These two protein chains interact to form a complex.

Contacts between the two chains:
Residue D425 in the first protein interacts with residue N51 in the second protein (closest heavy-atom distance 2.9 Å).
Residue N421 in the first protein interacts with residue T41 in the second protein (closest heavy-atom distance 3.1 Å).
Residue E366 in the first protein contacts residue R49 in the second protein (closest heavy-atom distance 2.9 Å).
Residue S87 in the first protein contacts residue P444 in the second protein (closest heavy-atom distance 2.8 Å).
Residue D47 in the first protein interacts with residue R457 in the second protein (closest heavy-atom distance 2.9 Å).
Residue Y423 in the first protein interacts with residue R54 in the second protein (closest heavy-atom distance 2.8 Å).
Residue E34 in the first protein interacts with residue N29 in the second protein (closest heavy-atom distance 2.9 Å).
Residue S362 in the first protein interacts with residue K53 in the second protein (closest heavy-atom distance 3.1 Å).
Residue R69 in the first protein contacts residue E470 in the second protein (closest heavy-atom distance 2.9 Å).
Residue E27 in the first protein is in contact with residue R28 in the second protein (closest heavy-atom distance 2.7 Å).
Residue F44 in the first protein contacts residue T41 in the second protein (closest heavy-atom distance 2.8 Å).
Residue D262 in the first protein is in contact with residue K120 in the second protein (closest heavy-atom distance 3.1 Å).
Residue E33 in the first protein interacts with residue R398 in the second protein (closest heavy-atom distance 2.8 Å).
Residue E33 in the first protein interacts with residue Y420 in the second protein (closest heavy-atom distance 2.6 Å).
Residue E28 in the first protein interacts with residue R441 in the second protein (closest heavy-atom distance 2.8 Å).
Residue N319 in the first protein contacts residue E67 in the second protein (closest heavy-atom distance 2.8 Å).
Residue T388 in the first protein interacts with residue R441 in the second protein (closest heavy-atom distance 2.7 Å).
Residue N41 in the first protein is in contact with residue Y42 in the second protein (closest heavy-atom distance 2.8 Å).
Residue K36 in the first protein is in contact with residue Y420 in the second protein (closest heavy-atom distance 2.8 Å).
Residue E400 in the first protein interacts with residue S464 in the second protein (closest heavy-atom distance 3.0 Å).
Residue A53 in the first protein interacts with residue P449 in the second protein (closest heavy-atom distance 2.9 Å).
Residue D375 in the first protein interacts with residue R46 in the second protein (closest heavy-atom distance 2.8 Å).
Residue Y46 in the first protein contacts residue R457 in the second protein (closest heavy-atom distance 2.7 Å).
Residue R318 in the first protein is in contact with residue D60 in the second protein (closest heavy-atom distance 2.8 Å).
Residue V125 in the first protein is in contact with residue T451 in the second protein (closest heavy-atom distance 2.9 Å).
Residue E333 in the first protein is in contact with residue R121 in the second protein (closest heavy-atom distance 3.1 Å).
Residue G376 in the first protein is in contact with residue R38 in the second protein (closest heavy-atom distance 3.0 Å).
Residue N291 in the first protein contacts residue R121 in the second protein (closest heavy-atom distance 2.7 Å).
Residue N411 in the first protein interacts with residue V445 in the second protein (closest heavy-atom distance 3.0 Å).
Residue E34 in the first protein contacts residue R28 in the second protein (closest heavy-atom distance 3.0 Å).
Residue P43 in the first protein is in contact with residue R457 in the second protein (closest heavy-atom distance 2.8 Å).
Residue P377 in the first protein interacts with residue R38 in the second protein (closest heavy-atom distance 2.8 Å).
Residue E55 in the first protein interacts with residue R447 in the second protein (closest heavy-atom distance 2.8 Å).
Residue H52 in the first protein is in contact with residue T451 in the second protein (closest heavy-atom distance 2.8 Å).
Residue V67 in the first protein interacts with residue E470 in the second protein (closest heavy-atom distance 2.8 Å).
Residue Q417 in the first protein contacts residue K459 in the second protein (closest heavy-atom distance 3.1 Å).
Residue R355 in the first protein contacts residue P33 in the second protein (closest heavy-atom distance 3.1 Å).
Residue A53 in the first protein interacts with residue I450 in the second protein (closest heavy-atom distance 2.9 Å).
Residue S124 in the first protein interacts with residue T451 in the second protein (closest heavy-atom distance 3.1 Å).
Residue S124 in the first protein interacts with residue H452 in the second protein (closest heavy-atom distance 2.8 Å).
Residue T51 in the first protein contacts residue H452 in the second protein (closest heavy-atom distance 2.9 Å).
Residue D375 in the first protein interacts with residue H37 in the second protein (closest heavy-atom distance 2.8 Å).
Residue E289 in the first protein is in contact with residue R121 in the second protein (closest heavy-atom distance 2.8 Å).
Residue H85 in the first protein contacts residue P444 in the second protein (closest heavy-atom distance 3.1 Å).
Residue D372 in the first protein contacts residue R49 in the second protein (closest heavy-atom distance 2.7 Å).
Residue L380 in the first protein interacts with residue R38 in the second protein (closest heavy-atom distance 3.1 Å).
Residue N399 in the first protein contacts residue M465 in the second protein (closest heavy-atom distance 2.9 Å).
Residue P378 in the first protein is in contact with residue R49 in the second protein (closest heavy-atom distance 3.0 Å).
Residue K363 in the first protein interacts with residue N51 in the second protein (closest heavy-atom distance 3.1 Å).
Residue D360 in the first protein is in contact with residue R54 in the second protein (closest heavy-atom distance 2.9 Å).
Residue F122 in the first protein is in contact with residue I453 in the second protein (closest heavy-atom distance 2.8 Å).
Residue D372 in the first protein contacts residue R38 in the second protein (closest heavy-atom distance 2.8 Å).
Residue D375 in the first protein is in contact with residue L36 in the second protein (closest heavy-atom distance 3.0 Å).
Residue K363 in the first protein interacts with residue T50 in the second protein (closest heavy-atom distance 3.2 Å).
Residue V49 in the first protein interacts with residue V455 in the second protein (closest heavy-atom distance 2.8 Å).
Residue S299 in the first protein contacts residue D60 in the second protein (closest heavy-atom distance 2.5 Å).
Residue V49 in the first protein is in contact with residue L454 in the second protein (closest heavy-atom distance 3.0 Å).
Residue Q264 in the first protein interacts with residue H168 in the second protein (closest heavy-atom distance 2.9 Å).
Residue D372 in the first protein is in contact with residue S48 in the second protein (closest heavy-atom distance 2.8 Å).
Residue S369 in the first protein interacts with residue S48 in the second protein (closest heavy-atom distance 3.1 Å).

Sequence of the second protein:
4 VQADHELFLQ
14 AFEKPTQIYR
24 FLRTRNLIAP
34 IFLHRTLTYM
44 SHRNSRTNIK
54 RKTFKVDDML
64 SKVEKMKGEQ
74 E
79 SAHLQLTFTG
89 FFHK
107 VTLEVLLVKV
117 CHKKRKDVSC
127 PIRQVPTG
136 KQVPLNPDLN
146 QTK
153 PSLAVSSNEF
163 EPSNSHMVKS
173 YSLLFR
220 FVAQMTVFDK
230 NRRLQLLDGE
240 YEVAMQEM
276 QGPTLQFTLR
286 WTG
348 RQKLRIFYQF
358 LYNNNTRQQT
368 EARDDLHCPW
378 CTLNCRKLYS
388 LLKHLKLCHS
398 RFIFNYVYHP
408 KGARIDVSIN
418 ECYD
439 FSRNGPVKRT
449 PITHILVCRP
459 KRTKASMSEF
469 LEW

Sequence of the first protein:
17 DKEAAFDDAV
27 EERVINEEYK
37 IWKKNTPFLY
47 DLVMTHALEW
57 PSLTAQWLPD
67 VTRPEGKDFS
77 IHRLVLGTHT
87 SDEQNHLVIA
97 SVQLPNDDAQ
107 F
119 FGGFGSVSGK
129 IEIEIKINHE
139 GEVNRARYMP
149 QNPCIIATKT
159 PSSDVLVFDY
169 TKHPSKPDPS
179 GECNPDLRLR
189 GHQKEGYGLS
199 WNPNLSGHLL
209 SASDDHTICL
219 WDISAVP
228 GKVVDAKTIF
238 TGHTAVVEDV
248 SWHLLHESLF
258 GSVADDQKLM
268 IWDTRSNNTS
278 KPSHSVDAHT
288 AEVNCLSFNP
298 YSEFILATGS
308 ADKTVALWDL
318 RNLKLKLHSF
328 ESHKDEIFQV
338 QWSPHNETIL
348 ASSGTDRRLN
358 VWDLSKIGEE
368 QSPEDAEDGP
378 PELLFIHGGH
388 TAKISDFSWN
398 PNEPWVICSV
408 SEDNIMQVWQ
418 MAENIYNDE